Sequence of protein 2:
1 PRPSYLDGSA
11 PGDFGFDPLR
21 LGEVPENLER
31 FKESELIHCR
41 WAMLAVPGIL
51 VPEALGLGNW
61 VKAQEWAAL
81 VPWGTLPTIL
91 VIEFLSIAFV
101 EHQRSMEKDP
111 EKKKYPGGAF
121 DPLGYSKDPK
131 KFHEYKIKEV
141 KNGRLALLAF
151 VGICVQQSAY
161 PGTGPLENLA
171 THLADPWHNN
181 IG

Sequence of protein 1:
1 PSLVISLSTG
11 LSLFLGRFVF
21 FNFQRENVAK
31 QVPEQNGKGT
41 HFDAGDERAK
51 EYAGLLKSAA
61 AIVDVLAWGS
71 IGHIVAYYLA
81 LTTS

These two protein chains interact to form a complex.

Contacts between the two chains:
Residue F94 in protein 2 interacts with residue L15 in protein 1 (closest heavy-atom distance 4.6 Å).
Residue E107 in protein 2 contacts residue E26 in protein 1 (closest heavy-atom distance 3.7 Å).
Residue H102 in protein 2 is in contact with residue F20 in protein 1 (closest heavy-atom distance 4.0 Å).
Residue A98 in protein 2 interacts with residue F20 in protein 1 (closest heavy-atom distance 4.6 Å).
Residue F99 in protein 2 interacts with residue F14 in protein 1 (closest heavy-atom distance 5.0 Å).
Residue L95 in protein 2 is in contact with residue L15 in protein 1 (closest heavy-atom distance 3.4 Å).
Residue L95 in protein 2 interacts with residue L11 in protein 1 (closest heavy-atom distance 3.5 Å).
Residue H102 in protein 2 is in contact with residue V19 in protein 1 (closest heavy-atom distance 3.8 Å).
Residue L95 in protein 2 is in contact with residue F14 in protein 1 (closest heavy-atom distance 4.3 Å).
Residue F99 in protein 2 contacts residue V19 in protein 1 (closest heavy-atom distance 4.1 Å).
Residue H102 in protein 2 interacts with residue F23 in protein 1 (closest heavy-atom distance 4.1 Å).
Residue A98 in protein 2 contacts residue V19 in protein 1 (closest heavy-atom distance 4.1 Å).